Sequence of chain A:
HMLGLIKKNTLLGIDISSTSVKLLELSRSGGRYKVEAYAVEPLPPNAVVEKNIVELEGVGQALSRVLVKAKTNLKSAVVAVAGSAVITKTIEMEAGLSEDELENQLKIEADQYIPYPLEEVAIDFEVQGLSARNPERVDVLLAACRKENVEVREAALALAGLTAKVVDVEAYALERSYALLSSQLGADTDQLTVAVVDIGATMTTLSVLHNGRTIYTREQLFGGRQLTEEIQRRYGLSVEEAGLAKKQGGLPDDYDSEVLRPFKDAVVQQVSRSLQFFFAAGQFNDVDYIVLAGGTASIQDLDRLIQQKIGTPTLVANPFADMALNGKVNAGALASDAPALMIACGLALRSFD

Interface contacts:
Residue I8 in chain A contacts residue D128 in chain B (closest heavy-atom distance 3.3 Å).
Residue G6 in chain A is in contact with residue D172 in chain B (closest heavy-atom distance 3.6 Å).
Residue G6 in chain A contacts residue R354 in chain B (closest heavy-atom distance 3.2 Å).
Residue A183 in chain A contacts residue G34 in chain B (closest heavy-atom distance 3.6 Å).
Residue I8 in chain A interacts with residue E130 in chain B (closest heavy-atom distance 3.7 Å).
Residue E179 in chain A interacts with residue K9 in chain B (closest heavy-atom distance 3.1 Å).
Residue G34 in chain A contacts residue A183 in chain B (closest heavy-atom distance 3.7 Å).
Residue I8 in chain A contacts residue L145 in chain B (closest heavy-atom distance 3.6 Å).
Residue G6 in chain A contacts residue V171 in chain B (closest heavy-atom distance 2.9 Å).
Residue V173 in chain A interacts with residue L7 in chain B (closest heavy-atom distance 3.8 Å).
Residue D172 in chain A interacts with residue G6 in chain B (closest heavy-atom distance 3.6 Å).
Residue R32 in chain A contacts residue F356 in chain B (closest heavy-atom distance 2.2 Å).
Residue E130 in chain A interacts with residue K10 in chain B (closest heavy-atom distance 3.2 Å).
Residue L7 in chain A interacts with residue Y176 in chain B (closest heavy-atom distance 3.2 Å).
Residue F356 in chain A interacts with residue F356 in chain B (closest heavy-atom distance 3.4 Å).
Residue L7 in chain A is in contact with residue V171 in chain B (closest heavy-atom distance 3.7 Å).
Residue D128 in chain A interacts with residue L5 in chain B (closest heavy-atom distance 3.6 Å).
Residue L145 in chain A contacts residue I8 in chain B (closest heavy-atom distance 3.2 Å).
Residue L5 in chain A contacts residue D128 in chain B (closest heavy-atom distance 3.0 Å).
Residue R32 in chain A is in contact with residue R32 in chain B (closest heavy-atom distance 3.0 Å).
Residue E130 in chain A contacts residue I8 in chain B (closest heavy-atom distance 3.6 Å).
Residue R354 in chain A is in contact with residue G6 in chain B (closest heavy-atom distance 3.6 Å).
Residue M4 in chain A is in contact with residue K169 in chain B (closest heavy-atom distance 3.8 Å).
Residue I8 in chain A interacts with residue A147 in chain B (closest heavy-atom distance 3.5 Å).
Residue I127 in chain A interacts with residue L5 in chain B (closest heavy-atom distance 3.5 Å).
Residue M4 in chain A interacts with residue V170 in chain B (closest heavy-atom distance 3.5 Å).
Residue D357 in chain A contacts residue R32 in chain B (closest heavy-atom distance 3.7 Å).
Residue F356 in chain A contacts residue R32 in chain B (closest heavy-atom distance 3.4 Å).
Residue G35 in chain A interacts with residue L184 in chain B (closest heavy-atom distance 3.8 Å).
Residue L5 in chain A contacts residue I127 in chain B (closest heavy-atom distance 3.3 Å).
Residue F129 in chain A contacts residue I8 in chain B (closest heavy-atom distance 3.6 Å).
Residue A147 in chain A interacts with residue I8 in chain B (closest heavy-atom distance 3.5 Å).
Residue A147 in chain A is in contact with residue L7 in chain B (closest heavy-atom distance 3.5 Å).
Residue K169 in chain A is in contact with residue M4 in chain B (closest heavy-atom distance 3.5 Å).
Residue A126 in chain A contacts residue L5 in chain B (closest heavy-atom distance 3.8 Å).
Residue V170 in chain A contacts residue M4 in chain B (closest heavy-atom distance 3.2 Å).
Residue K9 in chain A interacts with residue Y176 in chain B (closest heavy-atom distance 3.8 Å).
Residue V171 in chain A interacts with residue M4 in chain B (closest heavy-atom distance 2.8 Å).
Residue M4 in chain A is in contact with residue V171 in chain B (closest heavy-atom distance 3.1 Å).
Residue A168 in chain A contacts residue M4 in chain B (closest heavy-atom distance 3.1 Å).
Residue D357 in chain A interacts with residue K10 in chain B (closest heavy-atom distance 3.8 Å).
Residue E158 in chain A contacts residue M4 in chain B (closest heavy-atom distance 2.9 Å).
Residue L7 in chain A contacts residue D128 in chain B (closest heavy-atom distance 3.5 Å).
Residue D128 in chain A is in contact with residue L7 in chain B (closest heavy-atom distance 3.4 Å).
Residue C149 in chain A contacts residue L7 in chain B (closest heavy-atom distance 3.7 Å).
Residue M4 in chain A interacts with residue E158 in chain B (closest heavy-atom distance 3.0 Å).
Residue Y176 in chain A contacts residue K9 in chain B (closest heavy-atom distance 3.6 Å).
Residue V171 in chain A interacts with residue G6 in chain B (closest heavy-atom distance 2.8 Å).
Residue M4 in chain A contacts residue A168 in chain B (closest heavy-atom distance 3.1 Å).
Residue K10 in chain A contacts residue E130 in chain B (closest heavy-atom distance 3.8 Å).
Residue D128 in chain A contacts residue I8 in chain B (closest heavy-atom distance 3.2 Å).
Residue V154 in chain A contacts residue M4 in chain B (closest heavy-atom distance 3.5 Å).
Residue I8 in chain A contacts residue F129 in chain B (closest heavy-atom distance 3.6 Å).
Residue A126 in chain A interacts with residue L7 in chain B (closest heavy-atom distance 3.6 Å).
Residue Y176 in chain A interacts with residue L7 in chain B (closest heavy-atom distance 3.1 Å).
Residue R180 in chain A is in contact with residue K9 in chain B (closest heavy-atom distance 3.3 Å).
Residue R32 in chain A is in contact with residue D357 in chain B (closest heavy-atom distance 3.8 Å).
Residue Y176 in chain A is in contact with residue G6 in chain B (closest heavy-atom distance 3.8 Å).
Residue L7 in chain A interacts with residue C149 in chain B (closest heavy-atom distance 3.7 Å).
Residue L7 in chain A contacts residue A147 in chain B (closest heavy-atom distance 3.5 Å).

Sequence of chain B:
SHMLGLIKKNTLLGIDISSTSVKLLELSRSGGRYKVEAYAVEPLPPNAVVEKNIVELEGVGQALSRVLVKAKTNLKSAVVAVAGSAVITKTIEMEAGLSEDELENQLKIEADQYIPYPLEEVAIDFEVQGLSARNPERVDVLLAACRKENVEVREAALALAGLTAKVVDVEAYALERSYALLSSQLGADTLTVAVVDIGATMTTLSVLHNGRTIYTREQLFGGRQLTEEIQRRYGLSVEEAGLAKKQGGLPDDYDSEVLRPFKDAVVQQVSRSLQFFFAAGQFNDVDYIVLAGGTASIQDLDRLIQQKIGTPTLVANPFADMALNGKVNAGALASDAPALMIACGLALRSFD

This data describes a binding interaction between two proteins.